This data describes a binding interaction between two proteins.

Sequence of protein 1:
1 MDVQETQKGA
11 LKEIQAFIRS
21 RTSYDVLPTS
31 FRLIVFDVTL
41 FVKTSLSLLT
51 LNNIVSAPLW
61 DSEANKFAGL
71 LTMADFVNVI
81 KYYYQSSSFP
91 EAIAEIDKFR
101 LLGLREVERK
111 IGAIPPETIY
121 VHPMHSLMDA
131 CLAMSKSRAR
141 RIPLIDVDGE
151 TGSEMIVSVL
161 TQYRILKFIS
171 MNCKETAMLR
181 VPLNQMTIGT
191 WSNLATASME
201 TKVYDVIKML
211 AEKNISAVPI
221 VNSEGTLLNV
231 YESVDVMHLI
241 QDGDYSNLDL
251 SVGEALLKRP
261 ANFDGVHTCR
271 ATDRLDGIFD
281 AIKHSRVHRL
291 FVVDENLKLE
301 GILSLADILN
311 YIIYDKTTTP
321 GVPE

Sequence of protein 2:
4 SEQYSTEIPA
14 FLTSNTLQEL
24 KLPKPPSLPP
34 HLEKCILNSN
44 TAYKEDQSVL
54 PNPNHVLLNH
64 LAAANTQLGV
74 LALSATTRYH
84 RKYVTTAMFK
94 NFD

Interface contacts:
Residue P28 in protein 1 interacts with residue D49 in protein 2 (closest heavy-atom distance 3.6 Å).
Residue F31 in protein 1 contacts residue Y86 in protein 2 (closest heavy-atom distance 3.0 Å).
Residue F31 in protein 1 interacts with residue T88 in protein 2 (closest heavy-atom distance 2.9 Å).
Residue R164 in protein 1 interacts with residue D49 in protein 2 (closest heavy-atom distance 3.3 Å).
Residue F31 in protein 1 contacts residue S51 in protein 2 (closest heavy-atom distance 3.1 Å).
Residue L33 in protein 1 interacts with residue T89 in protein 2 (closest heavy-atom distance 3.0 Å).
Residue F31 in protein 1 interacts with residue L53 in protein 2 (closest heavy-atom distance 3.5 Å).
Residue L40 in protein 1 contacts residue F92 in protein 2 (closest heavy-atom distance 3.7 Å).
Residue R286 in protein 1 contacts residue K47 in protein 2 (closest heavy-atom distance 2.6 Å).
Residue L33 in protein 1 is in contact with residue T88 in protein 2 (closest heavy-atom distance 2.7 Å).
Residue P28 in protein 1 interacts with residue K85 in protein 2 (closest heavy-atom distance 3.6 Å).
Residue R100 in protein 1 is in contact with residue N94 in protein 2 (closest heavy-atom distance 3.3 Å).
Residue V35 in protein 1 contacts residue M91 in protein 2 (closest heavy-atom distance 3.5 Å).
Residue L40 in protein 1 interacts with residue K93 in protein 2 (closest heavy-atom distance 3.9 Å).
Residue R32 in protein 1 is in contact with residue S51 in protein 2 (closest heavy-atom distance 2.6 Å).
Residue L48 in protein 1 is in contact with residue F92 in protein 2 (closest heavy-atom distance 3.3 Å).
Residue T39 in protein 1 is in contact with residue N94 in protein 2 (closest heavy-atom distance 2.8 Å).
Residue K167 in protein 1 contacts residue E48 in protein 2 (closest heavy-atom distance 3.2 Å).
Residue V35 in protein 1 interacts with residue A90 in protein 2 (closest heavy-atom distance 2.8 Å).
Residue L40 in protein 1 is in contact with residue N94 in protein 2 (closest heavy-atom distance 3.6 Å).
Residue I34 in protein 1 interacts with residue F92 in protein 2 (closest heavy-atom distance 3.7 Å).
Residue V157 in protein 1 contacts residue V87 in protein 2 (closest heavy-atom distance 3.5 Å).
Residue S30 in protein 1 contacts residue V52 in protein 2 (closest heavy-atom distance 3.5 Å).
Residue P123 in protein 1 is in contact with residue Y82 in protein 2 (closest heavy-atom distance 3.6 Å).
Residue T29 in protein 1 is in contact with residue Y86 in protein 2 (closest heavy-atom distance 2.9 Å).
Residue H122 in protein 1 interacts with residue Y82 in protein 2 (closest heavy-atom distance 3.6 Å).
Residue L33 in protein 1 contacts residue A90 in protein 2 (closest heavy-atom distance 2.8 Å).
Residue N52 in protein 1 interacts with residue F92 in protein 2 (closest heavy-atom distance 3.9 Å).
Residue D37 in protein 1 contacts residue F92 in protein 2 (closest heavy-atom distance 3.1 Å).
Residue T29 in protein 1 interacts with residue K85 in protein 2 (closest heavy-atom distance 3.5 Å).
Residue F31 in protein 1 contacts residue V87 in protein 2 (closest heavy-atom distance 3.6 Å).
Residue T29 in protein 1 is in contact with residue N55 in protein 2 (closest heavy-atom distance 2.8 Å).
Residue R32 in protein 1 contacts residue T88 in protein 2 (closest heavy-atom distance 3.4 Å).
Residue Y24 in protein 1 contacts residue K85 in protein 2 (closest heavy-atom distance 2.7 Å).
Residue D25 in protein 1 is in contact with residue K85 in protein 2 (closest heavy-atom distance 3.5 Å).
Residue R32 in protein 1 interacts with residue L53 in protein 2 (closest heavy-atom distance 3.5 Å).
Residue N53 in protein 1 interacts with residue Q50 in protein 2 (closest heavy-atom distance 4.0 Å).
Residue M155 in protein 1 contacts residue T80 in protein 2 (closest heavy-atom distance 3.7 Å).
Residue D37 in protein 1 is in contact with residue N94 in protein 2 (closest heavy-atom distance 3.3 Å).
Residue D37 in protein 1 interacts with residue K93 in protein 2 (closest heavy-atom distance 3.8 Å).
Residue S47 in protein 1 is in contact with residue L71 in protein 2 (closest heavy-atom distance 3.8 Å).
Residue R32 in protein 1 is in contact with residue Q50 in protein 2 (closest heavy-atom distance 4.0 Å).
Residue D146 in protein 1 interacts with residue Y82 in protein 2 (closest heavy-atom distance 2.8 Å).
Residue L40 in protein 1 contacts residue V73 in protein 2 (closest heavy-atom distance 4.0 Å).
Residue S30 in protein 1 is in contact with residue N55 in protein 2 (closest heavy-atom distance 3.8 Å).
Residue S30 in protein 1 is in contact with residue L53 in protein 2 (closest heavy-atom distance 2.8 Å).
Residue W60 in protein 1 contacts residue M91 in protein 2 (closest heavy-atom distance 2.9 Å).
Residue V157 in protein 1 contacts residue Y82 in protein 2 (closest heavy-atom distance 3.8 Å).
Residue S30 in protein 1 interacts with residue Y86 in protein 2 (closest heavy-atom distance 3.6 Å).
Residue S62 in protein 1 contacts residue K93 in protein 2 (closest heavy-atom distance 3.7 Å).
Residue L27 in protein 1 interacts with residue K85 in protein 2 (closest heavy-atom distance 2.9 Å).
Residue Y24 in protein 1 interacts with residue H83 in protein 2 (closest heavy-atom distance 3.3 Å).
Residue Y24 in protein 1 is in contact with residue R84 in protein 2 (closest heavy-atom distance 3.1 Å).
Residue F36 in protein 1 contacts residue F92 in protein 2 (closest heavy-atom distance 3.9 Å).
Residue Y24 in protein 1 contacts residue Y82 in protein 2 (closest heavy-atom distance 3.6 Å).
Residue I34 in protein 1 is in contact with residue A90 in protein 2 (closest heavy-atom distance 3.4 Å).
Residue R164 in protein 1 is in contact with residue E48 in protein 2 (closest heavy-atom distance 3.7 Å).
Residue V35 in protein 1 contacts residue F92 in protein 2 (closest heavy-atom distance 3.0 Å).
Residue S30 in protein 1 interacts with residue I39 in protein 2 (closest heavy-atom distance 4.0 Å).
Residue S30 in protein 1 contacts residue P54 in protein 2 (closest heavy-atom distance 2.7 Å).